The following describes two proteins that form a bound complex.

Sequence of protein 2:
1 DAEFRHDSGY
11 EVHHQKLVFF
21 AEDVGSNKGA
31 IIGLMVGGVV

Sequence of protein 1:
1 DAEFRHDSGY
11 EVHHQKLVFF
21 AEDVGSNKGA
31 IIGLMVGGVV

Contacts between the two chains:
Residue F19 in protein 2 contacts residue V36 in protein 1 (closest heavy-atom distance 4.0 Å).
Residue D23 in protein 2 is in contact with residue N27 in protein 1 (closest heavy-atom distance 4.6 Å).